Residue-level contacts at the interface:
Residue E109 in chain B is in contact with residue G4 in chain A (closest heavy-atom distance 2.9 Å).
Residue I113 in chain B contacts residue M3 in chain A (closest heavy-atom distance 3.3 Å).
Residue N133 in chain B is in contact with residue Y1 in chain A (closest heavy-atom distance 4.7 Å).
Residue E109 in chain B interacts with residue M3 in chain A (closest heavy-atom distance 4.4 Å).
Residue C140 in chain B is in contact with residue F6 in chain A (closest heavy-atom distance 3.8 Å).
Residue Q52 in chain B is in contact with residue D9 in chain A (closest heavy-atom distance 3.4 Å).
Residue D136 in chain B is in contact with residue R7 in chain A (closest heavy-atom distance 3.2 Å).
Residue I113 in chain B is in contact with residue H5 in chain A (closest heavy-atom distance 4.2 Å).
Residue D132 in chain B interacts with residue G4 in chain A (closest heavy-atom distance 4.7 Å).
Residue S198 in chain B is in contact with residue R7 in chain A (closest heavy-atom distance 3.4 Å).
Residue E109 in chain B is in contact with residue H5 in chain A (closest heavy-atom distance 4.0 Å).
Residue I128 in chain B is in contact with residue M3 in chain A (closest heavy-atom distance 3.4 Å).
Residue V203 in chain B interacts with residue W8 in chain A (closest heavy-atom distance 4.3 Å).
Residue N133 in chain B interacts with residue R7 in chain A (closest heavy-atom distance 2.6 Å).
Residue S198 in chain B interacts with residue F11 in chain A (closest heavy-atom distance 4.6 Å).
Residue F296 in chain B contacts residue F6 in chain A (closest heavy-atom distance 4.2 Å).
Residue I280 in chain B is in contact with residue R10 in chain A (closest heavy-atom distance 3.8 Å).
Residue E199 in chain B interacts with residue F11 in chain A (closest heavy-atom distance 3.2 Å).
Residue Q129 in chain B is in contact with residue Y1 in chain A (closest heavy-atom distance 3.9 Å).
Residue F194 in chain B contacts residue W8 in chain A (closest heavy-atom distance 3.6 Å).
Residue L300 in chain B interacts with residue F6 in chain A (closest heavy-atom distance 3.7 Å).
Residue I195 in chain B interacts with residue W8 in chain A (closest heavy-atom distance 3.3 Å).
Residue F296 in chain B contacts residue H5 in chain A (closest heavy-atom distance 3.4 Å).
Residue I280 in chain B contacts residue W8 in chain A (closest heavy-atom distance 3.8 Å).
Residue H276 in chain B interacts with residue D9 in chain A (closest heavy-atom distance 3.1 Å).
Residue N106 in chain B contacts residue H5 in chain A (closest heavy-atom distance 4.8 Å).
Residue C140 in chain B contacts residue W8 in chain A (closest heavy-atom distance 4.4 Å).
Residue S198 in chain B contacts residue W8 in chain A (closest heavy-atom distance 2.8 Å).
Residue L300 in chain B is in contact with residue H5 in chain A (closest heavy-atom distance 3.8 Å).
Residue L277 in chain B interacts with residue W8 in chain A (closest heavy-atom distance 3.6 Å).
Residue H276 in chain B contacts residue W8 in chain A (closest heavy-atom distance 3.6 Å).
Residue F60 in chain B is in contact with residue H5 in chain A (closest heavy-atom distance 3.7 Å).
Residue D132 in chain B interacts with residue Y1 in chain A (closest heavy-atom distance 3.9 Å).
Residue I204 in chain B interacts with residue W8 in chain A (closest heavy-atom distance 3.9 Å).
Residue I281 in chain B interacts with residue F11 in chain A (closest heavy-atom distance 4.4 Å).
Residue E109 in chain B is in contact with residue F6 in chain A (closest heavy-atom distance 3.4 Å).
Residue K201 in chain B is in contact with residue F11 in chain A (closest heavy-atom distance 3.4 Å).
Residue D125 in chain B interacts with residue Y1 in chain A (closest heavy-atom distance 2.7 Å).
Residue L143 in chain B interacts with residue F6 in chain A (closest heavy-atom distance 3.9 Å).
Residue I280 in chain B interacts with residue F11 in chain A (closest heavy-atom distance 3.5 Å).
Residue I128 in chain B contacts residue Y1 in chain A (closest heavy-atom distance 3.9 Å).
Residue N297 in chain B interacts with residue H5 in chain A (closest heavy-atom distance 4.2 Å).
Residue I195 in chain B is in contact with residue F6 in chain A (closest heavy-atom distance 4.6 Å).
Residue T293 in chain B interacts with residue D9 in chain A (closest heavy-atom distance 3.9 Å).
Residue F296 in chain B interacts with residue R7 in chain A (closest heavy-atom distance 2.8 Å).
Residue I139 in chain B is in contact with residue F6 in chain A (closest heavy-atom distance 3.6 Å).
Residue E199 in chain B interacts with residue R7 in chain A (closest heavy-atom distance 4.4 Å).
Residue I113 in chain B contacts residue G4 in chain A (closest heavy-atom distance 4.1 Å).
Residue F296 in chain B interacts with residue D9 in chain A (closest heavy-atom distance 3.2 Å).
Residue I204 in chain B is in contact with residue F11 in chain A (closest heavy-atom distance 3.6 Å).
Residue I195 in chain B is in contact with residue R7 in chain A (closest heavy-atom distance 3.6 Å).
Residue M112 in chain B interacts with residue M3 in chain A (closest heavy-atom distance 4.4 Å).
Residue I280 in chain B interacts with residue D9 in chain A (closest heavy-atom distance 3.1 Å).
Residue F296 in chain B is in contact with residue W8 in chain A (closest heavy-atom distance 4.0 Å).
Residue T110 in chain B contacts residue H5 in chain A (closest heavy-atom distance 3.2 Å).
Residue D136 in chain B contacts residue F6 in chain A (closest heavy-atom distance 3.1 Å).
Residue F273 in chain B interacts with residue F6 in chain A (closest heavy-atom distance 3.8 Å).
Residue V116 in chain B interacts with residue M3 in chain A (closest heavy-atom distance 4.7 Å).
Residue D132 in chain B is in contact with residue M3 in chain A (closest heavy-atom distance 3.0 Å).
Residue S200 in chain B is in contact with residue F11 in chain A (closest heavy-atom distance 4.2 Å).

The following describes two proteins that form a bound complex.

Sequence of chain B:
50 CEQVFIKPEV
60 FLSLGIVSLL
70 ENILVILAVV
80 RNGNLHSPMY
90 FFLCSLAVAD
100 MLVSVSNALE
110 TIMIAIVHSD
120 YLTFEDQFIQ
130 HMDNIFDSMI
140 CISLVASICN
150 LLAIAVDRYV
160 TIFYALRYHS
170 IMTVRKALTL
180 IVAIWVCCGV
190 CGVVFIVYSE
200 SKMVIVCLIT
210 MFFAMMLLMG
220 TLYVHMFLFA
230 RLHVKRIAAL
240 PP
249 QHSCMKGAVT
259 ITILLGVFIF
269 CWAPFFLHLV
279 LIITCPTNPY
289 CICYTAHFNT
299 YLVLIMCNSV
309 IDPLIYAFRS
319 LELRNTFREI

Sequence of chain A:
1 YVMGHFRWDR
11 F